These two protein chains interact to form a complex.

Interface contacts:
Residue M25 in the second protein interacts with residue L25 in the first protein (closest heavy-atom distance 3.7 Å).
Residue I22 in the second protein is in contact with residue F28 in the first protein (closest heavy-atom distance 3.5 Å).
Residue S18 in the second protein is in contact with residue Y17 in the first protein (closest heavy-atom distance 3.9 Å).
Residue I10 in the second protein is in contact with residue I12 in the first protein (closest heavy-atom distance 3.9 Å).
Residue I81 in the second protein is in contact with residue I14 in the first protein (closest heavy-atom distance 3.9 Å).
Residue G91 in the second protein contacts residue I18 in the first protein (closest heavy-atom distance 4.0 Å).
Residue C86 in the second protein interacts with residue D8 in the first protein (closest heavy-atom distance 3.2 Å).
Residue I10 in the second protein interacts with residue N13 in the first protein (closest heavy-atom distance 3.8 Å).
Residue I22 in the second protein interacts with residue L21 in the first protein (closest heavy-atom distance 3.2 Å).
Residue I85 in the second protein is in contact with residue L9 in the first protein (closest heavy-atom distance 3.9 Å).
Residue I14 in the second protein interacts with residue F16 in the first protein (closest heavy-atom distance 3.9 Å).
Residue F188 in the second protein is in contact with residue L1 in the first protein (closest heavy-atom distance 3.7 Å).
Residue S18 in the second protein interacts with residue L20 in the first protein (closest heavy-atom distance 3.5 Å).
Residue M80 in the second protein contacts residue D8 in the first protein (closest heavy-atom distance 4.1 Å).
Residue F30 in the second protein is in contact with residue F32 in the first protein (closest heavy-atom distance 3.8 Å).
Residue L89 in the second protein interacts with residue L9 in the first protein (closest heavy-atom distance 3.6 Å).
Residue F26 in the second protein is in contact with residue F32 in the first protein (closest heavy-atom distance 3.4 Å).
Residue N84 in the second protein interacts with residue N11 in the first protein (closest heavy-atom distance 4.1 Å).
Residue Y17 in the second protein interacts with residue Y17 in the first protein (closest heavy-atom distance 3.9 Å).
Residue M25 in the second protein is in contact with residue F32 in the first protein (closest heavy-atom distance 3.7 Å).
Residue Y11 in the second protein is in contact with residue N13 in the first protein (closest heavy-atom distance 3.9 Å).
Residue I15 in the second protein interacts with residue L20 in the first protein (closest heavy-atom distance 3.5 Å).
Residue M80 in the second protein interacts with residue P3 in the first protein (closest heavy-atom distance 4.0 Å).
Residue I14 in the second protein is in contact with residue L20 in the first protein (closest heavy-atom distance 4.0 Å).
Residue I14 in the second protein interacts with residue Y17 in the first protein (closest heavy-atom distance 3.7 Å).
Residue N58 in the second protein contacts residue L25 in the first protein (closest heavy-atom distance 4.2 Å).
Residue M80 in the second protein interacts with residue I2 in the first protein (closest heavy-atom distance 4.2 Å).
Residue I22 in the second protein interacts with residue L25 in the first protein (closest heavy-atom distance 3.9 Å).
Residue I14 in the second protein contacts residue N13 in the first protein (closest heavy-atom distance 3.3 Å).
Residue I90 in the second protein interacts with residue L9 in the first protein (closest heavy-atom distance 4.2 Å).
Residue I77 in the second protein is in contact with residue Y17 in the first protein (closest heavy-atom distance 4.1 Å).
Residue G12 in the second protein interacts with residue N13 in the first protein (closest heavy-atom distance 3.2 Å).
Residue Y83 in the second protein contacts residue P3 in the first protein (closest heavy-atom distance 3.2 Å).
Residue N84 in the second protein is in contact with residue I14 in the first protein (closest heavy-atom distance 3.1 Å).
Residue I9 in the second protein is in contact with residue F16 in the first protein (closest heavy-atom distance 3.8 Å).
Residue I81 in the second protein is in contact with residue Y17 in the first protein (closest heavy-atom distance 4.2 Å).
Residue I62 in the second protein interacts with residue L25 in the first protein (closest heavy-atom distance 3.9 Å).
Residue N84 in the second protein interacts with residue D8 in the first protein (closest heavy-atom distance 2.9 Å).
Residue I62 in the second protein is in contact with residue Y22 in the first protein (closest heavy-atom distance 3.2 Å).
Residue Y11 in the second protein contacts residue F16 in the first protein (closest heavy-atom distance 4.2 Å).
Residue W54 in the second protein interacts with residue L33 in the first protein (closest heavy-atom distance 3.7 Å).
Residue C86 in the second protein interacts with residue L9 in the first protein (closest heavy-atom distance 3.3 Å).
Residue Y78 in the second protein interacts with residue Y17 in the first protein (closest heavy-atom distance 3.5 Å).
Residue W180 in the second protein contacts residue P3 in the first protein (closest heavy-atom distance 3.4 Å).
Residue G91 in the second protein is in contact with residue Y22 in the first protein (closest heavy-atom distance 4.1 Å).
Residue V184 in the second protein interacts with residue P3 in the first protein (closest heavy-atom distance 4.2 Å).
Residue I22 in the second protein contacts residue L24 in the first protein (closest heavy-atom distance 3.7 Å).
Residue I62 in the second protein interacts with residue L21 in the first protein (closest heavy-atom distance 3.8 Å).
Residue I22 in the second protein contacts residue F32 in the first protein (closest heavy-atom distance 4.0 Å).
Residue C86 in the second protein interacts with residue I14 in the first protein (closest heavy-atom distance 3.9 Å).
Residue N29 in the second protein contacts residue S35 in the first protein (closest heavy-atom distance 4.2 Å).
Residue F26 in the second protein contacts residue F28 in the first protein (closest heavy-atom distance 3.9 Å).
Residue I9 in the second protein interacts with residue I12 in the first protein (closest heavy-atom distance 4.2 Å).
Residue I19 in the second protein contacts residue L24 in the first protein (closest heavy-atom distance 3.7 Å).
Residue I85 in the second protein interacts with residue D8 in the first protein (closest heavy-atom distance 3.5 Å).
Residue W180 in the second protein interacts with residue V4 in the first protein (closest heavy-atom distance 4.0 Å).
Residue I21 in the second protein contacts residue L21 in the first protein (closest heavy-atom distance 3.6 Å).
Residue C86 in the second protein is in contact with residue N11 in the first protein (closest heavy-atom distance 4.0 Å).
Residue F26 in the second protein is in contact with residue L31 in the first protein (closest heavy-atom distance 3.5 Å).
Residue I21 in the second protein is in contact with residue Y17 in the first protein (closest heavy-atom distance 3.3 Å).

Sequence of the second protein:
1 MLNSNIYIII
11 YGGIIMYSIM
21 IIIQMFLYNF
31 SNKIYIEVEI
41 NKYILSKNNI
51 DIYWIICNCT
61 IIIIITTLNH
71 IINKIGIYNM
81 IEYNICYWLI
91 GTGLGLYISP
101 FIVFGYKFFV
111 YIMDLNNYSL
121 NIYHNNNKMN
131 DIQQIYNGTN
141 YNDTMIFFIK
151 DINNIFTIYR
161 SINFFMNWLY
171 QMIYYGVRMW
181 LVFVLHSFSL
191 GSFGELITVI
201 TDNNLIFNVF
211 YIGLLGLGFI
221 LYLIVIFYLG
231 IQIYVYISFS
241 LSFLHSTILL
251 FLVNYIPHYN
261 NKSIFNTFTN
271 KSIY

Sequence of the first protein:
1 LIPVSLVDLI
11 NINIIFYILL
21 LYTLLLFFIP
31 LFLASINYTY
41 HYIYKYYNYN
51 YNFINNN